Sequence of protein 2:
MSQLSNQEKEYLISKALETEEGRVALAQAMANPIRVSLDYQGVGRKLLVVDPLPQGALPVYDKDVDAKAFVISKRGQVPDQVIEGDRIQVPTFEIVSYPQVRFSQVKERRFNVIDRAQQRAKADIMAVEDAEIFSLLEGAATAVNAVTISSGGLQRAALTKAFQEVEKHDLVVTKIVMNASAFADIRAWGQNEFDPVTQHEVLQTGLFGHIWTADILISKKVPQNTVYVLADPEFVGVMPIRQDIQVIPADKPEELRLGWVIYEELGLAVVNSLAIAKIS

Interface contacts:
Residue E8 in protein 1 contacts residue P79 in protein 2 (closest heavy-atom distance 3.0 Å).
Residue D86 in protein 1 is in contact with residue K68 in protein 2 (closest heavy-atom distance 3.0 Å).
Residue V197 in protein 1 interacts with residue R156 in protein 2 (closest heavy-atom distance 2.9 Å).
Residue N192 in protein 1 contacts residue R156 in protein 2 (closest heavy-atom distance 3.3 Å).
Residue E21 in protein 1 is in contact with residue K46 in protein 2 (closest heavy-atom distance 2.9 Å).
Residue E8 in protein 1 is in contact with residue Q77 in protein 2 (closest heavy-atom distance 3.4 Å).
Residue N6 in protein 1 interacts with residue D130 in protein 2 (closest heavy-atom distance 3.5 Å).
Residue E8 in protein 1 interacts with residue K46 in protein 2 (closest heavy-atom distance 3.3 Å).
Residue Q100 in protein 1 is in contact with residue L48 in protein 2 (closest heavy-atom distance 3.1 Å).
Residue V82 in protein 1 interacts with residue D62 in protein 2 (closest heavy-atom distance 3.2 Å).
Residue I186 in protein 1 contacts residue F194 in protein 2 (closest heavy-atom distance 3.3 Å).
Residue M1 in protein 1 is in contact with residue Q77 in protein 2 (closest heavy-atom distance 3.4 Å).
Residue Q118 in protein 1 interacts with residue Q55 in protein 2 (closest heavy-atom distance 3.4 Å).
Residue G85 in protein 1 is in contact with residue A69 in protein 2 (closest heavy-atom distance 3.5 Å).
Residue L17 in protein 1 interacts with residue R75 in protein 2 (closest heavy-atom distance 3.4 Å).
Residue V197 in protein 1 interacts with residue F194 in protein 2 (closest heavy-atom distance 3.5 Å).
Residue N192 in protein 1 contacts residue F194 in protein 2 (closest heavy-atom distance 3.5 Å).
Residue Q81 in protein 1 interacts with residue P59 in protein 2 (closest heavy-atom distance 3.3 Å).
Residue I176 in protein 1 is in contact with residue Q164 in protein 2 (closest heavy-atom distance 3.4 Å).
Residue A27 in protein 1 is in contact with residue E165 in protein 2 (closest heavy-atom distance 3.4 Å).
Residue L4 in protein 1 interacts with residue D130 in protein 2 (closest heavy-atom distance 3.4 Å).
Residue E129 in protein 1 contacts residue Y61 in protein 2 (closest heavy-atom distance 3.4 Å).
Residue S181 in protein 1 is in contact with residue N145 in protein 2 (closest heavy-atom distance 3.4 Å).
Residue N6 in protein 1 interacts with residue D80 in protein 2 (closest heavy-atom distance 3.4 Å).
Residue V128 in protein 1 contacts residue Y61 in protein 2 (closest heavy-atom distance 3.2 Å).
Residue Q191 in protein 1 contacts residue E193 in protein 2 (closest heavy-atom distance 3.5 Å).
Residue T19 in protein 1 interacts with residue Y40 in protein 2 (closest heavy-atom distance 3.3 Å).
Residue W189 in protein 1 is in contact with residue E193 in protein 2 (closest heavy-atom distance 3.1 Å).
Residue E84 in protein 1 interacts with residue K68 in protein 2 (closest heavy-atom distance 3.2 Å).
Residue V82 in protein 1 contacts residue V60 in protein 2 (closest heavy-atom distance 2.9 Å).
Residue A29 in protein 1 interacts with residue Q164 in protein 2 (closest heavy-atom distance 3.1 Å).
Residue E18 in protein 1 interacts with residue K46 in protein 2 (closest heavy-atom distance 3.5 Å).
Residue E84 in protein 1 interacts with residue A67 in protein 2 (closest heavy-atom distance 3.4 Å).
Residue E18 in protein 1 is in contact with residue L48 in protein 2 (closest heavy-atom distance 3.4 Å).
Residue R23 in protein 1 is in contact with residue K46 in protein 2 (closest heavy-atom distance 3.4 Å).
Residue H200 in protein 1 is in contact with residue L159 in protein 2 (closest heavy-atom distance 3.5 Å).
Residue V177 in protein 1 interacts with residue N145 in protein 2 (closest heavy-atom distance 3.4 Å).
Residue D115 in protein 1 contacts residue Q55 in protein 2 (closest heavy-atom distance 3.4 Å).
Residue E201 in protein 1 is in contact with residue L207 in protein 2 (closest heavy-atom distance 3.3 Å).
Residue A184 in protein 1 contacts residue F194 in protein 2 (closest heavy-atom distance 3.1 Å).
Residue R87 in protein 1 is in contact with residue A69 in protein 2 (closest heavy-atom distance 3.0 Å).
Residue D115 in protein 1 is in contact with residue G56 in protein 2 (closest heavy-atom distance 3.3 Å).
Residue D86 in protein 1 contacts residue A69 in protein 2 (closest heavy-atom distance 2.8 Å).
Residue Q81 in protein 1 is in contact with residue V60 in protein 2 (closest heavy-atom distance 3.4 Å).
Residue E84 in protein 1 interacts with residue D66 in protein 2 (closest heavy-atom distance 2.7 Å).
Residue M1 in protein 1 is in contact with residue K74 in protein 2 (closest heavy-atom distance 3.3 Å).
Residue E8 in protein 1 interacts with residue V78 in protein 2 (closest heavy-atom distance 3.2 Å).
Residue G190 in protein 1 interacts with residue E193 in protein 2 (closest heavy-atom distance 3.5 Å).
Residue F111 in protein 1 interacts with residue F70 in protein 2 (closest heavy-atom distance 3.4 Å).
Residue R87 in protein 1 is in contact with residue V71 in protein 2 (closest heavy-atom distance 3.5 Å).
Residue V128 in protein 1 contacts residue D64 in protein 2 (closest heavy-atom distance 3.4 Å).
Residue G22 in protein 1 is in contact with residue L47 in protein 2 (closest heavy-atom distance 3.1 Å).
Residue D130 in protein 1 contacts residue Y61 in protein 2 (closest heavy-atom distance 3.1 Å).
Residue E21 in protein 1 is in contact with residue L266 in protein 2 (closest heavy-atom distance 3.1 Å).
Residue Q3 in protein 1 contacts residue Q77 in protein 2 (closest heavy-atom distance 3.3 Å).
Residue E21 in protein 1 contacts residue R45 in protein 2 (closest heavy-atom distance 3.1 Å).
Residue T198 in protein 1 interacts with residue L207 in protein 2 (closest heavy-atom distance 3.4 Å).
Residue E18 in protein 1 interacts with residue L47 in protein 2 (closest heavy-atom distance 3.0 Å).
Residue N192 in protein 1 contacts residue E193 in protein 2 (closest heavy-atom distance 3.5 Å).
Residue A25 in protein 1 is in contact with residue V271 in protein 2 (closest heavy-atom distance 3.4 Å).

The following describes two proteins that form a bound complex.

Sequence of protein 1:
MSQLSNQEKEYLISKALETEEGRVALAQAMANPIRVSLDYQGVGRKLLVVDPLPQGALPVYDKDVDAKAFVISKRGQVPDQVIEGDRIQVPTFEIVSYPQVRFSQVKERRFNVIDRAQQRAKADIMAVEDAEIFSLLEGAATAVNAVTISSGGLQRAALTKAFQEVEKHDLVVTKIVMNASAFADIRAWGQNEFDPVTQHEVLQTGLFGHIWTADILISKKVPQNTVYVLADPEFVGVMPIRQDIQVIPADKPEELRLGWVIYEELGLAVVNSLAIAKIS